Interface contacts:
Residue K115 in protein 2 contacts residue P50 in protein 1 (closest heavy-atom distance 4.6 Å).
Residue N100 in protein 2 contacts residue L80 in protein 1 (closest heavy-atom distance 4.2 Å).
Residue Y118 in protein 2 interacts with residue L89 in protein 1 (closest heavy-atom distance 3.5 Å).
Residue A102 in protein 2 contacts residue P78 in protein 1 (closest heavy-atom distance 3.7 Å).
Residue K103 in protein 2 is in contact with residue P78 in protein 1 (closest heavy-atom distance 3.2 Å).
Residue P45 in protein 2 interacts with residue L43 in protein 1 (closest heavy-atom distance 4.7 Å).
Residue K115 in protein 2 interacts with residue I74 in protein 1 (closest heavy-atom distance 4.1 Å).
Residue L82 in protein 2 contacts residue I84 in protein 1 (closest heavy-atom distance 3.6 Å).
Residue L104 in protein 2 is in contact with residue I74 in protein 1 (closest heavy-atom distance 4.2 Å).
Residue T105 in protein 2 is in contact with residue D75 in protein 1 (closest heavy-atom distance 2.6 Å).
Residue T105 in protein 2 is in contact with residue M64 in protein 1 (closest heavy-atom distance 3.9 Å).
Residue L104 in protein 2 is in contact with residue D75 in protein 1 (closest heavy-atom distance 3.4 Å).
Residue M116 in protein 2 is in contact with residue D69 in protein 1 (closest heavy-atom distance 4.4 Å).
Residue T105 in protein 2 interacts with residue A76 in protein 1 (closest heavy-atom distance 4.6 Å).
Residue K115 in protein 2 contacts residue T72 in protein 1 (closest heavy-atom distance 3.3 Å).
Residue G117 in protein 2 interacts with residue Y44 in protein 1 (closest heavy-atom distance 4.7 Å).
Residue A102 in protein 2 interacts with residue E81 in protein 1 (closest heavy-atom distance 3.7 Å).
Residue S108 in protein 2 contacts residue I74 in protein 1 (closest heavy-atom distance 3.2 Å).
Residue F112 in protein 2 contacts residue C67 in protein 1 (closest heavy-atom distance 3.3 Å).
Residue L104 in protein 2 contacts residue M64 in protein 1 (closest heavy-atom distance 4.7 Å).
Residue P49 in protein 2 interacts with residue K88 in protein 1 (closest heavy-atom distance 3.5 Å).
Residue F112 in protein 2 contacts residue D69 in protein 1 (closest heavy-atom distance 4.1 Å).
Residue L82 in protein 2 interacts with residue I83 in protein 1 (closest heavy-atom distance 4.8 Å).
Residue N100 in protein 2 contacts residue I83 in protein 1 (closest heavy-atom distance 4.2 Å).
Residue M116 in protein 2 interacts with residue T49 in protein 1 (closest heavy-atom distance 3.5 Å).
Residue A102 in protein 2 contacts residue I84 in protein 1 (closest heavy-atom distance 3.5 Å).
Residue A102 in protein 2 is in contact with residue L80 in protein 1 (closest heavy-atom distance 4.5 Å).
Residue N100 in protein 2 interacts with residue I84 in protein 1 (closest heavy-atom distance 3.9 Å).
Residue R101 in protein 2 interacts with residue L80 in protein 1 (closest heavy-atom distance 3.2 Å).
Residue K103 in protein 2 interacts with residue E81 in protein 1 (closest heavy-atom distance 3.4 Å).
Residue N106 in protein 2 contacts residue M73 in protein 1 (closest heavy-atom distance 2.5 Å).
Residue M80 in protein 2 is in contact with residue E81 in protein 1 (closest heavy-atom distance 4.3 Å).
Residue R101 in protein 2 is in contact with residue P78 in protein 1 (closest heavy-atom distance 4.9 Å).
Residue K103 in protein 2 is in contact with residue D75 in protein 1 (closest heavy-atom distance 4.8 Å).
Residue D43 in protein 2 interacts with residue Y41 in protein 1 (closest heavy-atom distance 2.5 Å).
Residue K115 in protein 2 contacts residue T49 in protein 1 (closest heavy-atom distance 3.2 Å).
Residue K103 in protein 2 contacts residue E77 in protein 1 (closest heavy-atom distance 4.1 Å).
Residue F112 in protein 2 interacts with residue I74 in protein 1 (closest heavy-atom distance 3.5 Å).
Residue M80 in protein 2 interacts with residue I84 in protein 1 (closest heavy-atom distance 3.6 Å).
Residue M116 in protein 2 interacts with residue Y44 in protein 1 (closest heavy-atom distance 2.9 Å).
Residue V44 in protein 2 contacts residue L43 in protein 1 (closest heavy-atom distance 3.2 Å).
Residue L104 in protein 2 contacts residue A76 in protein 1 (closest heavy-atom distance 4.0 Å).
Residue T105 in protein 2 contacts residue I74 in protein 1 (closest heavy-atom distance 4.7 Å).
Residue N106 in protein 2 is in contact with residue I74 in protein 1 (closest heavy-atom distance 3.3 Å).
Residue S108 in protein 2 contacts residue M73 in protein 1 (closest heavy-atom distance 4.2 Å).
Residue M116 in protein 2 interacts with residue V48 in protein 1 (closest heavy-atom distance 4.5 Å).
Residue E114 in protein 2 interacts with residue T49 in protein 1 (closest heavy-atom distance 3.9 Å).
Residue V109 in protein 2 is in contact with residue I74 in protein 1 (closest heavy-atom distance 4.6 Å).
Residue G117 in protein 2 contacts residue T49 in protein 1 (closest heavy-atom distance 3.3 Å).
Residue E114 in protein 2 interacts with residue V48 in protein 1 (closest heavy-atom distance 3.1 Å).
Residue Y118 in protein 2 is in contact with residue Y44 in protein 1 (closest heavy-atom distance 3.3 Å).
Residue K115 in protein 2 is in contact with residue V48 in protein 1 (closest heavy-atom distance 2.7 Å).
Residue K115 in protein 2 contacts residue D69 in protein 1 (closest heavy-atom distance 3.2 Å).
Residue N47 in protein 2 contacts residue K88 in protein 1 (closest heavy-atom distance 4.2 Å).
Residue K115 in protein 2 interacts with residue M73 in protein 1 (closest heavy-atom distance 4.9 Å).
Residue D43 in protein 2 contacts residue Y44 in protein 1 (closest heavy-atom distance 3.3 Å).
Residue D43 in protein 2 contacts residue L43 in protein 1 (closest heavy-atom distance 4.7 Å).
Residue L104 in protein 2 contacts residue E81 in protein 1 (closest heavy-atom distance 4.2 Å).
Residue K103 in protein 2 is in contact with residue A76 in protein 1 (closest heavy-atom distance 3.2 Å).
Residue N106 in protein 2 is in contact with residue D75 in protein 1 (closest heavy-atom distance 4.0 Å).

Sequence of protein 1:
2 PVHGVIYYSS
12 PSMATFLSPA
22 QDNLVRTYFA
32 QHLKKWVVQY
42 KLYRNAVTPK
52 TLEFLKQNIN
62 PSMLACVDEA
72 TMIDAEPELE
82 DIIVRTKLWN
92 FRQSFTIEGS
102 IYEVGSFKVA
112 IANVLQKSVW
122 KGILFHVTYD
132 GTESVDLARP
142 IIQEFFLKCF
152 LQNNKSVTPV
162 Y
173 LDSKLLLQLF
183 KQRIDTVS

Sequence of protein 2:
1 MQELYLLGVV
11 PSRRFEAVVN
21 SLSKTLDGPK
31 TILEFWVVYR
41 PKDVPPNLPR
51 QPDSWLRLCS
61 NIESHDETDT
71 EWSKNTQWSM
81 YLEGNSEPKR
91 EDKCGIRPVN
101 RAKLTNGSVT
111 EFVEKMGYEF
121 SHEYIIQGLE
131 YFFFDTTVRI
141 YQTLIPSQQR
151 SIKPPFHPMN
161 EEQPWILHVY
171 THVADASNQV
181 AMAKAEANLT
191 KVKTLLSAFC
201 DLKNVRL

The following describes two proteins that form a bound complex.